Sequence of the first protein:
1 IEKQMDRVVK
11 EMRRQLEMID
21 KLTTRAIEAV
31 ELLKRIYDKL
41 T

Sequence of the second protein:
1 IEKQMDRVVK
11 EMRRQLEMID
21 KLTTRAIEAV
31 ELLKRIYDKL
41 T

The following describes two proteins that form a bound complex.

Residue-level contacts at the interface:
Residue R14 in the second protein contacts residue L16 in the first protein (closest heavy-atom distance 3.4 Å).
Residue L22 in the second protein contacts residue L22 in the first protein (closest heavy-atom distance 3.8 Å).
Residue Q15 in the second protein contacts residue Q15 in the first protein (closest heavy-atom distance 3.6 Å).
Residue R25 in the second protein is in contact with residue A26 in the first protein (closest heavy-atom distance 4.0 Å).
Residue L22 in the second protein interacts with residue A26 in the first protein (closest heavy-atom distance 3.8 Å).
Residue M12 in the second protein is in contact with residue M12 in the first protein (closest heavy-atom distance 3.3 Å).
Residue V8 in the second protein contacts residue M12 in the first protein (closest heavy-atom distance 3.8 Å).
Residue M18 in the second protein contacts residue D20 in the first protein (closest heavy-atom distance 4.1 Å).
Residue I1 in the second protein is in contact with residue I1 in the first protein (closest heavy-atom distance 4.8 Å).
Residue V8 in the second protein contacts residue V9 in the first protein (closest heavy-atom distance 4.8 Å).
Residue R7 in the second protein interacts with residue E2 in the first protein (closest heavy-atom distance 3.9 Å).
Residue Q15 in the second protein is in contact with residue L16 in the first protein (closest heavy-atom distance 3.6 Å).
Residue R25 in the second protein contacts residue I27 in the first protein (closest heavy-atom distance 4.0 Å).
Residue M18 in the second protein contacts residue T23 in the first protein (closest heavy-atom distance 4.3 Å).
Residue R7 in the second protein interacts with residue D6 in the first protein (closest heavy-atom distance 2.7 Å).
Residue L22 in the second protein is in contact with residue I19 in the first protein (closest heavy-atom distance 4.6 Å).
Residue Q15 in the second protein is in contact with residue M12 in the first protein (closest heavy-atom distance 4.8 Å).
Residue I36 in the second protein interacts with residue Y37 in the first protein (closest heavy-atom distance 3.9 Å).
Residue R35 in the second protein interacts with residue Y37 in the first protein (closest heavy-atom distance 3.6 Å).
Residue V8 in the second protein is in contact with residue V8 in the first protein (closest heavy-atom distance 4.2 Å).
Residue Q4 in the second protein is in contact with residue M5 in the first protein (closest heavy-atom distance 3.5 Å).
Residue I19 in the second protein is in contact with residue I19 in the first protein (closest heavy-atom distance 4.5 Å).
Residue K39 in the second protein interacts with residue Y37 in the first protein (closest heavy-atom distance 4.7 Å).
Residue E11 in the second protein interacts with residue M12 in the first protein (closest heavy-atom distance 3.5 Å).
Residue K21 in the second protein interacts with residue T23 in the first protein (closest heavy-atom distance 4.8 Å).
Residue A29 in the second protein interacts with residue V30 in the first protein (closest heavy-atom distance 4.0 Å).
Residue E11 in the second protein is in contact with residue L16 in the first protein (closest heavy-atom distance 4.8 Å).
Residue R7 in the second protein interacts with residue V9 in the first protein (closest heavy-atom distance 3.7 Å).
Residue L32 in the second protein interacts with residue L33 in the first protein (closest heavy-atom distance 3.9 Å).
Residue A29 in the second protein is in contact with residue L33 in the first protein (closest heavy-atom distance 3.9 Å).
Residue Q4 in the second protein interacts with residue E2 in the first protein (closest heavy-atom distance 3.6 Å).
Residue I36 in the second protein contacts residue L33 in the first protein (closest heavy-atom distance 3.9 Å).
Residue L22 in the second protein interacts with residue T23 in the first protein (closest heavy-atom distance 3.5 Å).
Residue R25 in the second protein interacts with residue V30 in the first protein (closest heavy-atom distance 3.4 Å).
Residue L32 in the second protein interacts with residue Y37 in the first protein (closest heavy-atom distance 4.6 Å).
Residue I36 in the second protein interacts with residue I36 in the first protein (closest heavy-atom distance 4.2 Å).
Residue Q15 in the second protein interacts with residue I19 in the first protein (closest heavy-atom distance 3.4 Å).
Residue Q4 in the second protein interacts with residue I1 in the first protein (closest heavy-atom distance 4.0 Å).
Residue R7 in the second protein is in contact with residue M5 in the first protein (closest heavy-atom distance 4.0 Å).
Residue L32 in the second protein interacts with residue K34 in the first protein (closest heavy-atom distance 4.0 Å).
Residue M18 in the second protein contacts residue L16 in the first protein (closest heavy-atom distance 4.0 Å).
Residue L32 in the second protein contacts residue V30 in the first protein (closest heavy-atom distance 3.5 Å).
Residue E11 in the second protein contacts residue V9 in the first protein (closest heavy-atom distance 4.3 Å).
Residue L40 in the second protein is in contact with residue L40 in the first protein (closest heavy-atom distance 4.0 Å).
Residue M18 in the second protein is in contact with residue I19 in the first protein (closest heavy-atom distance 3.4 Å).
Residue L33 in the second protein is in contact with residue L33 in the first protein (closest heavy-atom distance 3.9 Å).
Residue I36 in the second protein is in contact with residue L40 in the first protein (closest heavy-atom distance 3.8 Å).
Residue E28 in the second protein interacts with residue V30 in the first protein (closest heavy-atom distance 3.9 Å).
Residue R25 in the second protein is in contact with residue T23 in the first protein (closest heavy-atom distance 4.3 Å).